Sequence of the second protein:
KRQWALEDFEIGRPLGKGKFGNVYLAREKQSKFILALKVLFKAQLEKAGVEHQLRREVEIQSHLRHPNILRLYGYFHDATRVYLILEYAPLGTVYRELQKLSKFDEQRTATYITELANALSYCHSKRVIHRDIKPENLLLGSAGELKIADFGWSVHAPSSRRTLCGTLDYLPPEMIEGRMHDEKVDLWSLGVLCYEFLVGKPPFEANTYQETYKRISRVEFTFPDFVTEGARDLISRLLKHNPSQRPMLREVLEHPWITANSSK

Interface contacts:
Residue L36 in the second protein interacts with residue F20 in the first protein (closest heavy-atom distance 3.8 Å).
Residue E52 in the second protein is in contact with residue Y9 in the first protein (closest heavy-atom distance 4.2 Å).
Residue Y76 in the second protein contacts residue P14 in the first protein (closest heavy-atom distance 3.0 Å).
Residue H64 in the second protein is in contact with residue I32 in the first protein (closest heavy-atom distance 4.0 Å).
Residue V59 in the second protein is in contact with residue A13 in the first protein (closest heavy-atom distance 3.9 Å).
Residue L55 in the second protein contacts residue Y11 in the first protein (closest heavy-atom distance 3.4 Å).
Residue R3 in the second protein contacts residue F17 in the first protein (closest heavy-atom distance 2.8 Å).
Residue E29 in the second protein contacts residue F20 in the first protein (closest heavy-atom distance 3.9 Å).
Residue K43 in the second protein interacts with residue Y9 in the first protein (closest heavy-atom distance 3.5 Å).
Residue R3 in the second protein contacts residue D16 in the first protein (closest heavy-atom distance 3.4 Å).
Residue E52 in the second protein contacts residue S7 in the first protein (closest heavy-atom distance 4.0 Å).
Residue R66 in the second protein is in contact with residue I32 in the first protein (closest heavy-atom distance 3.9 Å).
Residue H64 in the second protein contacts residue F36 in the first protein (closest heavy-atom distance 3.5 Å).
Residue I61 in the second protein interacts with residue F36 in the first protein (closest heavy-atom distance 3.4 Å).
Residue E60 in the second protein interacts with residue Y11 in the first protein (closest heavy-atom distance 3.9 Å).
Residue W5 in the second protein is in contact with residue F17 in the first protein (closest heavy-atom distance 3.6 Å).
Residue Y76 in the second protein contacts residue A13 in the first protein (closest heavy-atom distance 3.8 Å).
Residue E60 in the second protein contacts residue W35 in the first protein (closest heavy-atom distance 3.8 Å).
Residue G75 in the second protein interacts with residue P14 in the first protein (closest heavy-atom distance 3.1 Å).
Residue V129 in the second protein contacts residue F36 in the first protein (closest heavy-atom distance 3.5 Å).
Residue K2 in the second protein interacts with residue D16 in the first protein (closest heavy-atom distance 3.6 Å).
Residue V59 in the second protein is in contact with residue Y11 in the first protein (closest heavy-atom distance 3.9 Å).
Residue E47 in the second protein contacts residue Y9 in the first protein (closest heavy-atom distance 2.7 Å).
Residue E52 in the second protein is in contact with residue Y11 in the first protein (closest heavy-atom distance 4.1 Å).
Residue Y76 in the second protein is in contact with residue Y11 in the first protein (closest heavy-atom distance 2.8 Å).
Residue W5 in the second protein contacts residue I18 in the first protein (closest heavy-atom distance 3.3 Å).
Residue L65 in the second protein contacts residue F36 in the first protein (closest heavy-atom distance 3.5 Å).
Residue R56 in the second protein interacts with residue S8 in the first protein (closest heavy-atom distance 3.0 Å).
Residue Q4 in the second protein contacts residue S15 in the first protein (closest heavy-atom distance 2.9 Å).
Residue Y76 in the second protein interacts with residue S15 in the first protein (closest heavy-atom distance 3.1 Å).
Residue E29 in the second protein interacts with residue F17 in the first protein (closest heavy-atom distance 3.8 Å).
Residue S63 in the second protein contacts residue P14 in the first protein (closest heavy-atom distance 3.4 Å).
Residue S63 in the second protein is in contact with residue A13 in the first protein (closest heavy-atom distance 3.5 Å).
Residue Y74 in the second protein interacts with residue P14 in the first protein (closest heavy-atom distance 3.9 Å).
Residue Y74 in the second protein contacts residue I18 in the first protein (closest heavy-atom distance 3.7 Å).
Residue V83 in the second protein interacts with residue Y9 in the first protein (closest heavy-atom distance 3.4 Å).
Residue Y76 in the second protein interacts with residue Y9 in the first protein (closest heavy-atom distance 3.0 Å).
Residue R56 in the second protein interacts with residue Y11 in the first protein (closest heavy-atom distance 3.5 Å).
Residue W5 in the second protein interacts with residue F20 in the first protein (closest heavy-atom distance 3.5 Å).
Residue H64 in the second protein interacts with residue W35 in the first protein (closest heavy-atom distance 3.5 Å).
Residue W5 in the second protein interacts with residue S15 in the first protein (closest heavy-atom distance 3.1 Å).
Residue H64 in the second protein contacts residue D12 in the first protein (closest heavy-atom distance 2.9 Å).
Residue L46 in the second protein is in contact with residue Y9 in the first protein (closest heavy-atom distance 4.0 Å).
Residue H64 in the second protein interacts with residue D33 in the first protein (closest heavy-atom distance 3.3 Å).
Residue K127 in the second protein is in contact with residue F36 in the first protein (closest heavy-atom distance 3.5 Å).
Residue Y76 in the second protein is in contact with residue S10 in the first protein (closest heavy-atom distance 3.6 Å).
Residue H78 in the second protein contacts residue Y9 in the first protein (closest heavy-atom distance 3.3 Å).
Residue Y123 in the second protein interacts with residue D33 in the first protein (closest heavy-atom distance 3.0 Å).
Residue W5 in the second protein contacts residue D16 in the first protein (closest heavy-atom distance 3.3 Å).
Residue Q4 in the second protein contacts residue D16 in the first protein (closest heavy-atom distance 2.8 Å).
Residue Y74 in the second protein is in contact with residue F20 in the first protein (closest heavy-atom distance 3.9 Å).
Residue H157 in the second protein contacts residue F36 in the first protein (closest heavy-atom distance 3.4 Å).
Residue R56 in the second protein contacts residue S10 in the first protein (closest heavy-atom distance 2.9 Å).
Residue F34 in the second protein is in contact with residue F20 in the first protein (closest heavy-atom distance 3.5 Å).
Residue P159 in the second protein contacts residue A40 in the first protein (closest heavy-atom distance 3.8 Å).
Residue E60 in the second protein contacts residue D12 in the first protein (closest heavy-atom distance 3.1 Å).
Residue S32 in the second protein contacts residue S21 in the first protein (closest heavy-atom distance 3.7 Å).
Residue K127 in the second protein contacts residue D33 in the first protein (closest heavy-atom distance 3.4 Å).
Residue D9 in the second protein is in contact with residue F17 in the first protein (closest heavy-atom distance 3.5 Å).
Residue S32 in the second protein contacts residue F20 in the first protein (closest heavy-atom distance 3.5 Å).

These two protein chains interact to form a complex.

Sequence of the first protein:
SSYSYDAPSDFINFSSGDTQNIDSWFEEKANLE